Sequence of chain A:
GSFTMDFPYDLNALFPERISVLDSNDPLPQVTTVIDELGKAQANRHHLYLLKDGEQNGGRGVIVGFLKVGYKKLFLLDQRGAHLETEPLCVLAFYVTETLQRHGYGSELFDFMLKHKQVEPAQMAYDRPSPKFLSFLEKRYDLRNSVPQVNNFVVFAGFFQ

Residue-level contacts at the interface:
Residue I19 in chain B contacts residue L49 in chain A (closest heavy-atom distance 2.7 Å).
Residue D47 in chain B contacts residue V21 in chain A (closest heavy-atom distance 3.0 Å).
Residue V45 in chain B contacts residue F3 in chain A (closest heavy-atom distance 3.1 Å).
Residue I19 in chain B interacts with residue E48 in chain A (closest heavy-atom distance 3.3 Å).
Residue F94 in chain B interacts with residue L14 in chain A (closest heavy-atom distance 3.2 Å).
Residue E48 in chain B is in contact with residue R18 in chain A (closest heavy-atom distance 2.8 Å).
Residue F3 in chain B contacts residue V45 in chain A (closest heavy-atom distance 3.3 Å).
Residue D10 in chain B interacts with residue Y123 in chain A (closest heavy-atom distance 3.0 Å).
Residue T4 in chain B contacts residue G1 in chain A (closest heavy-atom distance 2.9 Å).
Residue L14 in chain B is in contact with residue Y123 in chain A (closest heavy-atom distance 3.3 Å).
Residue V21 in chain B contacts residue D47 in chain A (closest heavy-atom distance 2.9 Å).
Residue N12 in chain B interacts with residue K51 in chain A (closest heavy-atom distance 3.3 Å).
Residue R18 in chain B contacts residue K51 in chain A (closest heavy-atom distance 3.2 Å).
Residue P8 in chain B interacts with residue I91 in chain A (closest heavy-atom distance 2.9 Å).
Residue S2 in chain B is in contact with residue T4 in chain A (closest heavy-atom distance 2.9 Å).
Residue E48 in chain B interacts with residue I19 in chain A (closest heavy-atom distance 3.4 Å).
Residue S20 in chain B contacts residue E48 in chain A (closest heavy-atom distance 2.4 Å).
Residue I91 in chain B is in contact with residue D6 in chain A (closest heavy-atom distance 3.1 Å).
Residue T125 in chain B interacts with residue P8 in chain A (closest heavy-atom distance 3.1 Å).
Residue D10 in chain B contacts residue T125 in chain A (closest heavy-atom distance 2.6 Å).
Residue F7 in chain B interacts with residue T43 in chain A (closest heavy-atom distance 2.9 Å).
Residue Y123 in chain B contacts residue D10 in chain A (closest heavy-atom distance 2.8 Å).
Residue E48 in chain B is in contact with residue S20 in chain A (closest heavy-atom distance 2.5 Å).
Residue R18 in chain B contacts residue L49 in chain A (closest heavy-atom distance 3.4 Å).
Residue I91 in chain B interacts with residue P8 in chain A (closest heavy-atom distance 2.9 Å).
Residue S2 in chain B contacts residue D47 in chain A (closest heavy-atom distance 3.2 Å).
Residue V90 in chain B interacts with residue D6 in chain A (closest heavy-atom distance 3.4 Å).
Residue D47 in chain B contacts residue S2 in chain A (closest heavy-atom distance 3.2 Å).
Residue R73 in chain B is in contact with residue G50 in chain A (closest heavy-atom distance 2.9 Å).
Residue P16 in chain B is in contact with residue F94 in chain A (closest heavy-atom distance 3.4 Å).
Residue G50 in chain B contacts residue N12 in chain A (closest heavy-atom distance 3.1 Å).
Residue F7 in chain B is in contact with residue V42 in chain A (closest heavy-atom distance 3.3 Å).
Residue D6 in chain B interacts with residue R88 in chain A (closest heavy-atom distance 3.4 Å).
Residue T43 in chain B contacts residue F7 in chain A (closest heavy-atom distance 2.9 Å).
Residue D6 in chain B interacts with residue I91 in chain A (closest heavy-atom distance 3.0 Å).
Residue G89 in chain B interacts with residue D6 in chain A (closest heavy-atom distance 3.2 Å).
Residue L49 in chain B contacts residue I19 in chain A (closest heavy-atom distance 3.0 Å).
Residue T4 in chain B contacts residue S2 in chain A (closest heavy-atom distance 2.9 Å).
Residue V42 in chain B is in contact with residue F7 in chain A (closest heavy-atom distance 3.3 Å).
Residue L14 in chain B contacts residue F94 in chain A (closest heavy-atom distance 3.4 Å).
Residue D6 in chain B interacts with residue N85 in chain A (closest heavy-atom distance 3.4 Å).
Residue I46 in chain B contacts residue S2 in chain A (closest heavy-atom distance 2.8 Å).
Residue S2 in chain B interacts with residue I46 in chain A (closest heavy-atom distance 3.1 Å).
Residue D6 in chain B is in contact with residue G89 in chain A (closest heavy-atom distance 3.3 Å).
Residue T4 in chain B is in contact with residue R88 in chain A (closest heavy-atom distance 3.0 Å).
Residue N12 in chain B interacts with residue G50 in chain A (closest heavy-atom distance 3.0 Å).
Residue P8 in chain B interacts with residue T125 in chain A (closest heavy-atom distance 3.3 Å).
Residue G50 in chain B is in contact with residue R73 in chain A (closest heavy-atom distance 3.3 Å).
Residue M5 in chain B is in contact with residue V45 in chain A (closest heavy-atom distance 3.2 Å).
Residue R18 in chain B contacts residue E48 in chain A (closest heavy-atom distance 3.0 Å).
Residue F3 in chain B interacts with residue I46 in chain A (closest heavy-atom distance 2.8 Å).
Residue E126 in chain B interacts with residue D10 in chain A (closest heavy-atom distance 2.7 Å).
Residue L49 in chain B contacts residue R18 in chain A (closest heavy-atom distance 3.0 Å).
Residue I46 in chain B is in contact with residue F3 in chain A (closest heavy-atom distance 2.8 Å).
Residue I91 in chain B contacts residue F7 in chain A (closest heavy-atom distance 3.3 Å).
Residue V45 in chain B is in contact with residue M5 in chain A (closest heavy-atom distance 3.1 Å).
Residue M5 in chain B contacts residue S2 in chain A (closest heavy-atom distance 3.2 Å).
Residue T125 in chain B contacts residue D10 in chain A (closest heavy-atom distance 2.5 Å).
Residue D10 in chain B is in contact with residue E126 in chain A (closest heavy-atom distance 2.8 Å).
Residue Y9 in chain B contacts residue T43 in chain A (closest heavy-atom distance 3.4 Å).

Sequence of chain B:
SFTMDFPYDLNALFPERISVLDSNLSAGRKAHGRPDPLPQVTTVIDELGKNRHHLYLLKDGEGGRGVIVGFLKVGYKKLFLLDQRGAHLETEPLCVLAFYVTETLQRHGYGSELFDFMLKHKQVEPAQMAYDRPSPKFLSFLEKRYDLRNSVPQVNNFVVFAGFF

This data describes a binding interaction between two proteins.